Sequence of chain A:
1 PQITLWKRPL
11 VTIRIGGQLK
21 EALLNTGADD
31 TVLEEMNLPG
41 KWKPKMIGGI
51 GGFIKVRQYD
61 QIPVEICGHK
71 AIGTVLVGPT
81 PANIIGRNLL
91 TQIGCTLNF

This data describes a binding interaction between two proteins.

Interface contacts:
Residue G48 in chain A contacts residue I7 in chain B (closest heavy-atom distance 3.3 Å).
Residue P81 in chain A is in contact with residue Q3 in chain B (closest heavy-atom distance 4.5 Å).
Residue R8 in chain A contacts residue V1 in chain B (closest heavy-atom distance 4.1 Å).
Residue F53 in chain A is in contact with residue V8 in chain B (closest heavy-atom distance 4.1 Å).
Residue I47 in chain A interacts with residue I7 in chain B (closest heavy-atom distance 4.2 Å).
Residue G27 in chain A interacts with residue P6 in chain B (closest heavy-atom distance 3.4 Å).
Residue D29 in chain A contacts residue I7 in chain B (closest heavy-atom distance 5.0 Å).
Residue G48 in chain A interacts with residue V8 in chain B (closest heavy-atom distance 2.9 Å).
Residue V32 in chain A is in contact with residue I7 in chain B (closest heavy-atom distance 3.9 Å).
Residue A28 in chain A is in contact with residue I7 in chain B (closest heavy-atom distance 3.6 Å).
Residue A28 in chain A is in contact with residue P6 in chain B (closest heavy-atom distance 4.9 Å).
Residue A82 in chain A contacts residue Q3 in chain B (closest heavy-atom distance 4.5 Å).
Residue R8 in chain A contacts residue Q3 in chain B (closest heavy-atom distance 3.5 Å).
Residue A28 in chain A contacts residue Y5 in chain B (closest heavy-atom distance 4.2 Å).
Residue G49 in chain A is in contact with residue P6 in chain B (closest heavy-atom distance 3.4 Å).
Residue N25 in chain A is in contact with residue P6 in chain B (closest heavy-atom distance 5.0 Å).
Residue I50 in chain A is in contact with residue P6 in chain B (closest heavy-atom distance 4.0 Å).
Residue G48 in chain A is in contact with residue P6 in chain B (closest heavy-atom distance 4.0 Å).
Residue I84 in chain A contacts residue Y5 in chain B (closest heavy-atom distance 3.6 Å).
Residue N25 in chain A contacts residue Y5 in chain B (closest heavy-atom distance 2.8 Å).
Residue I84 in chain A contacts residue I7 in chain B (closest heavy-atom distance 4.6 Å).
Residue L23 in chain A contacts residue Y5 in chain B (closest heavy-atom distance 3.9 Å).
Residue D30 in chain A is in contact with residue I7 in chain B (closest heavy-atom distance 4.6 Å).
Residue G49 in chain A is in contact with residue I7 in chain B (closest heavy-atom distance 4.6 Å).
Residue G27 in chain A interacts with residue Y5 in chain B (closest heavy-atom distance 4.2 Å).
Residue I50 in chain A interacts with residue N4 in chain B (closest heavy-atom distance 3.7 Å).
Residue G27 in chain A interacts with residue I7 in chain B (closest heavy-atom distance 3.1 Å).
Residue G49 in chain A is in contact with residue V8 in chain B (closest heavy-atom distance 4.7 Å).
Residue P81 in chain A contacts residue Y5 in chain B (closest heavy-atom distance 3.5 Å).
Residue A82 in chain A contacts residue Y5 in chain B (closest heavy-atom distance 3.9 Å).

Sequence of chain B:
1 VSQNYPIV